Sequence of protein 2:
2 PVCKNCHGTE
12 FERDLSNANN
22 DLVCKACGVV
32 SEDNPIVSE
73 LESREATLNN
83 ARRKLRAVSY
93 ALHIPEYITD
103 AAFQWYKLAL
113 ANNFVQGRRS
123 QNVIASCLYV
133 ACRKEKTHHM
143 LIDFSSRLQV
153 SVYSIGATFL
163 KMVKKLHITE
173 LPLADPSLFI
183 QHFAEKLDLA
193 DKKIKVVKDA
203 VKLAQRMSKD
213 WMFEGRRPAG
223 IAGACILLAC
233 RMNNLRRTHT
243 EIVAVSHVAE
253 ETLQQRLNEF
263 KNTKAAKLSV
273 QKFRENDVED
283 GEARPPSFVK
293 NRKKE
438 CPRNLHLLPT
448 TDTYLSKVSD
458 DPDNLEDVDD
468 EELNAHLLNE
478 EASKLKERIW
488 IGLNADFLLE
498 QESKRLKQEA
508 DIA

Sequence of protein 1:
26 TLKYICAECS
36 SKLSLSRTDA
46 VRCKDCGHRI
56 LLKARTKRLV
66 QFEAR

Residue-level contacts at the interface:
Residue I196 in protein 2 is in contact with residue D50 in protein 1 (closest heavy-atom distance 4.7 Å).
Residue I196 in protein 2 contacts residue C51 in protein 1 (closest heavy-atom distance 4.3 Å).
Residue K200 in protein 2 contacts residue K49 in protein 1 (closest heavy-atom distance 4.7 Å).
Residue K195 in protein 2 contacts residue G52 in protein 1 (closest heavy-atom distance 3.6 Å).
Residue I196 in protein 2 is in contact with residue G52 in protein 1 (closest heavy-atom distance 4.3 Å).

The following describes two proteins that form a bound complex.